These two protein chains interact to form a complex.

Residue-level contacts at the interface:
Residue M26 in the second protein contacts residue L30 in the first protein (closest heavy-atom distance 4.6 Å).
Residue L19 in the second protein contacts residue L19 in the first protein (closest heavy-atom distance 3.2 Å).
Residue E33 in the second protein is in contact with residue Q34 in the first protein (closest heavy-atom distance 3.6 Å).
Residue L40 in the second protein is in contact with residue R37 in the first protein (closest heavy-atom distance 4.1 Å).
Residue M51 in the second protein contacts residue M51 in the first protein (closest heavy-atom distance 4.4 Å).
Residue S4 in the second protein is in contact with residue Y10 in the first protein (closest heavy-atom distance 3.6 Å).
Residue L5 in the second protein contacts residue S4 in the first protein (closest heavy-atom distance 3.4 Å).
Residue V47 in the second protein contacts residue V47 in the first protein (closest heavy-atom distance 3.1 Å).
Residue L12 in the second protein contacts residue K13 in the first protein (closest heavy-atom distance 3.6 Å).
Residue E33 in the second protein interacts with residue R37 in the first protein (closest heavy-atom distance 2.8 Å).
Residue A36 in the second protein is in contact with residue R37 in the first protein (closest heavy-atom distance 3.0 Å).
Residue N23 in the second protein is in contact with residue N23 in the first protein (closest heavy-atom distance 3.2 Å).
Residue L5 in the second protein contacts residue K3 in the first protein (closest heavy-atom distance 2.9 Å).
Residue M26 in the second protein is in contact with residue K27 in the first protein (closest heavy-atom distance 4.1 Å).
Residue L5 in the second protein contacts residue V9 in the first protein (closest heavy-atom distance 4.3 Å).
Residue E15 in the second protein contacts residue V16 in the first protein (closest heavy-atom distance 4.1 Å).
Residue L30 in the second protein is in contact with residue L30 in the first protein (closest heavy-atom distance 4.1 Å).
Residue L43 in the second protein interacts with residue V44 in the first protein (closest heavy-atom distance 4.4 Å).
Residue M26 in the second protein contacts residue N23 in the first protein (closest heavy-atom distance 4.2 Å).
Residue L5 in the second protein interacts with residue V6 in the first protein (closest heavy-atom distance 4.1 Å).
Residue N50 in the second protein is in contact with residue M51 in the first protein (closest heavy-atom distance 4.5 Å).
Residue W56 in the second protein contacts residue D53 in the first protein (closest heavy-atom distance 3.0 Å).
Residue L19 in the second protein is in contact with residue R20 in the first protein (closest heavy-atom distance 3.7 Å).
Residue L40 in the second protein interacts with residue V44 in the first protein (closest heavy-atom distance 4.0 Å).
Residue K46 in the second protein is in contact with residue M51 in the first protein (closest heavy-atom distance 4.9 Å).
Residue L40 in the second protein contacts residue L40 in the first protein (closest heavy-atom distance 3.6 Å).
Residue V6 in the second protein interacts with residue K3 in the first protein (closest heavy-atom distance 4.1 Å).
Residue L5 in the second protein contacts residue Y10 in the first protein (closest heavy-atom distance 4.6 Å).
Residue V47 in the second protein is in contact with residue M51 in the first protein (closest heavy-atom distance 3.3 Å).
Residue E18 in the second protein is in contact with residue R20 in the first protein (closest heavy-atom distance 3.7 Å).
Residue T8 in the second protein interacts with residue K13 in the first protein (closest heavy-atom distance 4.2 Å).
Residue E33 in the second protein contacts residue E33 in the first protein (closest heavy-atom distance 4.5 Å).
Residue L43 in the second protein interacts with residue R45 in the first protein (closest heavy-atom distance 3.3 Å).
Residue L12 in the second protein contacts residue V16 in the first protein (closest heavy-atom distance 3.3 Å).
Residue V9 in the second protein contacts residue V9 in the first protein (closest heavy-atom distance 3.5 Å).
Residue T8 in the second protein interacts with residue Y10 in the first protein (closest heavy-atom distance 3.1 Å).
Residue E33 in the second protein is in contact with residue L30 in the first protein (closest heavy-atom distance 4.2 Å).
Residue E15 in the second protein interacts with residue K13 in the first protein (closest heavy-atom distance 4.7 Å).
Residue A36 in the second protein interacts with residue E41 in the first protein (closest heavy-atom distance 4.4 Å).
Residue D22 in the second protein interacts with residue R20 in the first protein (closest heavy-atom distance 3.3 Å).
Residue L12 in the second protein contacts residue L12 in the first protein (closest heavy-atom distance 3.4 Å).
Residue V47 in the second protein interacts with residue V44 in the first protein (closest heavy-atom distance 4.6 Å).
Residue L43 in the second protein interacts with residue L48 in the first protein (closest heavy-atom distance 3.6 Å).
Residue V44 in the second protein is in contact with residue V44 in the first protein (closest heavy-atom distance 3.9 Å).
Residue K3 in the second protein interacts with residue K3 in the first protein (closest heavy-atom distance 3.7 Å).
Residue V16 in the second protein is in contact with residue V16 in the first protein (closest heavy-atom distance 3.9 Å).
Residue L19 in the second protein is in contact with residue V16 in the first protein (closest heavy-atom distance 3.8 Å).
Residue D22 in the second protein is in contact with residue N23 in the first protein (closest heavy-atom distance 3.5 Å).
Residue M26 in the second protein contacts residue M26 in the first protein (closest heavy-atom distance 4.1 Å).
Residue L12 in the second protein contacts residue V9 in the first protein (closest heavy-atom distance 4.1 Å).
Residue R37 in the second protein contacts residue R37 in the first protein (closest heavy-atom distance 4.2 Å).
Residue L19 in the second protein is in contact with residue N23 in the first protein (closest heavy-atom distance 3.6 Å).
Residue V47 in the second protein is in contact with residue L48 in the first protein (closest heavy-atom distance 3.1 Å).
Residue L40 in the second protein contacts residue E41 in the first protein (closest heavy-atom distance 3.3 Å).
Residue W56 in the second protein is in contact with residue N52 in the first protein (closest heavy-atom distance 3.8 Å).
Residue L5 in the second protein is in contact with residue M1 in the first protein (closest heavy-atom distance 4.9 Å).
Residue T8 in the second protein contacts residue V9 in the first protein (closest heavy-atom distance 3.4 Å).
Residue S29 in the second protein contacts residue L30 in the first protein (closest heavy-atom distance 3.2 Å).

Sequence of the first protein:
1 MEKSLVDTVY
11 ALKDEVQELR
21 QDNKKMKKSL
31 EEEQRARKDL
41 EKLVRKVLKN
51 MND

Sequence of the second protein:
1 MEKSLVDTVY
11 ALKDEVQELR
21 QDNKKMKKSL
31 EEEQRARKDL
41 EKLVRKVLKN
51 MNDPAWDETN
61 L